This data describes a binding interaction between two proteins.

Sequence of protein 1:
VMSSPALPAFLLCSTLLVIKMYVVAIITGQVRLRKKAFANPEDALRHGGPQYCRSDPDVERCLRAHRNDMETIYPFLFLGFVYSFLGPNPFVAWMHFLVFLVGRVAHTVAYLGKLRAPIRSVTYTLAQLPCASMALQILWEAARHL

Sequence of protein 2:
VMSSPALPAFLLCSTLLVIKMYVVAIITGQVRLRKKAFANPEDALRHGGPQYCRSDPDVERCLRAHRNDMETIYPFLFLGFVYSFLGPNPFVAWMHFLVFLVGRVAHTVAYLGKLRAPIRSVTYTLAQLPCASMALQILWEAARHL

Interface contacts:
Residue M76 in protein 1 contacts residue Y80 in protein 2 (closest heavy-atom distance 2.8 Å).
Residue I144 in protein 1 interacts with residue L17 in protein 2 (closest heavy-atom distance 4.4 Å).
Residue Y80 in protein 1 contacts residue Y80 in protein 2 (closest heavy-atom distance 3.5 Å).
Residue E77 in protein 1 contacts residue H72 in protein 2 (closest heavy-atom distance 3.6 Å).
Residue L145 in protein 1 is in contact with residue L22 in protein 2 (closest heavy-atom distance 3.8 Å).
Residue L152 in protein 1 is in contact with residue L18 in protein 2 (closest heavy-atom distance 3.8 Å).
Residue R126 in protein 1 is in contact with residue E48 in protein 2 (closest heavy-atom distance 3.8 Å).
Residue Q134 in protein 1 interacts with residue Y28 in protein 2 (closest heavy-atom distance 3.3 Å).
Residue A123 in protein 1 contacts residue D49 in protein 2 (closest heavy-atom distance 4.3 Å).
Residue E147 in protein 1 interacts with residue V7 in protein 2 (closest heavy-atom distance 4.3 Å).
Residue A141 in protein 1 interacts with residue I25 in protein 2 (closest heavy-atom distance 4.1 Å).
Residue V88 in protein 1 is in contact with residue L17 in protein 2 (closest heavy-atom distance 3.8 Å).
Residue R67 in protein 1 contacts residue E48 in protein 2 (closest heavy-atom distance 2.8 Å).
Residue P81 in protein 1 interacts with residue Y28 in protein 2 (closest heavy-atom distance 3.5 Å).
Residue E77 in protein 1 contacts residue M76 in protein 2 (closest heavy-atom distance 3.7 Å).
Residue Y117 in protein 1 contacts residue N46 in protein 2 (closest heavy-atom distance 3.0 Å).
Residue A123 in protein 1 is in contact with residue R52 in protein 2 (closest heavy-atom distance 3.6 Å).
Residue L152 in protein 1 contacts residue A15 in protein 2 (closest heavy-atom distance 3.7 Å).
Residue I144 in protein 1 contacts residue T21 in protein 2 (closest heavy-atom distance 3.3 Å).
Residue L92 in protein 1 contacts residue V7 in protein 2 (closest heavy-atom distance 3.4 Å).
Residue A123 in protein 1 is in contact with residue E48 in protein 2 (closest heavy-atom distance 3.6 Å).
Residue M76 in protein 1 is in contact with residue M76 in protein 2 (closest heavy-atom distance 3.8 Å).
Residue L145 in protein 1 contacts residue L18 in protein 2 (closest heavy-atom distance 3.2 Å).
Residue L145 in protein 1 is in contact with residue T21 in protein 2 (closest heavy-atom distance 4.3 Å).
Residue H151 in protein 1 is in contact with residue V7 in protein 2 (closest heavy-atom distance 4.0 Å).
Residue E77 in protein 1 interacts with residue Y80 in protein 2 (closest heavy-atom distance 3.6 Å).
Residue R126 in protein 1 contacts residue N46 in protein 2 (closest heavy-atom distance 3.5 Å).
Residue P124 in protein 1 is in contact with residue R52 in protein 2 (closest heavy-atom distance 3.8 Å).
Residue R126 in protein 1 contacts residue D49 in protein 2 (closest heavy-atom distance 2.9 Å).
Residue F84 in protein 1 is in contact with residue F16 in protein 2 (closest heavy-atom distance 3.9 Å).
Residue R67 in protein 1 is in contact with residue N46 in protein 2 (closest heavy-atom distance 3.8 Å).
Residue R67 in protein 1 is in contact with residue P47 in protein 2 (closest heavy-atom distance 3.7 Å).
Residue F84 in protein 1 interacts with residue L17 in protein 2 (closest heavy-atom distance 4.1 Å).
Residue F84 in protein 1 is in contact with residue S20 in protein 2 (closest heavy-atom distance 3.6 Å).
Residue L85 in protein 1 contacts residue V24 in protein 2 (closest heavy-atom distance 4.1 Å).
Residue L152 in protein 1 is in contact with residue P14 in protein 2 (closest heavy-atom distance 3.9 Å).
Residue A148 in protein 1 is in contact with residue L17 in protein 2 (closest heavy-atom distance 3.9 Å).
Residue A148 in protein 1 contacts residue L18 in protein 2 (closest heavy-atom distance 3.6 Å).
Residue L85 in protein 1 contacts residue Y28 in protein 2 (closest heavy-atom distance 3.4 Å).
Residue L152 in protein 1 is in contact with residue W100 in protein 2 (closest heavy-atom distance 3.4 Å).
Residue F87 in protein 1 interacts with residue F87 in protein 2 (closest heavy-atom distance 4.0 Å).
Residue F84 in protein 1 interacts with residue V24 in protein 2 (closest heavy-atom distance 4.5 Å).
Residue F84 in protein 1 contacts residue L83 in protein 2 (closest heavy-atom distance 4.0 Å).
Residue E77 in protein 1 is in contact with residue Y28 in protein 2 (closest heavy-atom distance 4.5 Å).
Residue C137 in protein 1 contacts residue Y28 in protein 2 (closest heavy-atom distance 3.4 Å).
Residue R70 in protein 1 is in contact with residue A45 in protein 2 (closest heavy-atom distance 3.4 Å).
Residue A148 in protein 1 interacts with residue V7 in protein 2 (closest heavy-atom distance 4.3 Å).
Residue P81 in protein 1 interacts with residue V24 in protein 2 (closest heavy-atom distance 4.0 Å).
Residue R70 in protein 1 contacts residue N46 in protein 2 (closest heavy-atom distance 2.7 Å).
Residue F84 in protein 1 interacts with residue T21 in protein 2 (closest heavy-atom distance 4.3 Å).
Residue H151 in protein 1 is in contact with residue M8 in protein 2 (closest heavy-atom distance 3.3 Å).
Residue Y130 in protein 1 contacts residue A31 in protein 2 (closest heavy-atom distance 3.6 Å).
Residue H151 in protein 1 contacts residue P14 in protein 2 (closest heavy-atom distance 3.7 Å).
Residue L121 in protein 1 is in contact with residue E48 in protein 2 (closest heavy-atom distance 3.6 Å).
Residue A149 in protein 1 contacts residue L18 in protein 2 (closest heavy-atom distance 4.2 Å).
Residue P81 in protein 1 interacts with residue Y80 in protein 2 (closest heavy-atom distance 3.3 Å).
Residue K120 in protein 1 interacts with residue E48 in protein 2 (closest heavy-atom distance 4.1 Å).
Residue R73 in protein 1 is in contact with residue L69 in protein 2 (closest heavy-atom distance 4.2 Å).
Residue A148 in protein 1 interacts with residue P14 in protein 2 (closest heavy-atom distance 3.6 Å).
Residue A141 in protein 1 is in contact with residue T21 in protein 2 (closest heavy-atom distance 3.2 Å).